The following describes two proteins that form a bound complex.

Interface contacts:
Residue S251 in the second protein contacts residue D294 in the first protein (closest heavy-atom distance 2.9 Å).
Residue H35 in the second protein is in contact with residue H298 in the first protein (closest heavy-atom distance 3.0 Å).
Residue T244 in the second protein contacts residue Y299 in the first protein (closest heavy-atom distance 2.6 Å).
Residue D55 in the second protein contacts residue Q59 in the first protein (closest heavy-atom distance 3.1 Å).
Residue K288 in the second protein contacts residue D294 in the first protein (closest heavy-atom distance 2.6 Å).
Residue S305 in the second protein contacts residue P277 in the first protein (closest heavy-atom distance 3.2 Å).
Residue S296 in the second protein contacts residue N36 in the first protein (closest heavy-atom distance 3.0 Å).
Residue N250 in the second protein interacts with residue D297 in the first protein (closest heavy-atom distance 3.0 Å).
Residue H298 in the second protein interacts with residue H35 in the first protein (closest heavy-atom distance 3.0 Å).
Residue K288 in the second protein is in contact with residue Y299 in the first protein (closest heavy-atom distance 3.0 Å).
Residue E283 in the second protein contacts residue Y304 in the first protein (closest heavy-atom distance 3.1 Å).
Residue H298 in the second protein is in contact with residue D214 in the first protein (closest heavy-atom distance 3.2 Å).
Residue S296 in the second protein is in contact with residue V37 in the first protein (closest heavy-atom distance 3.0 Å).
Residue N293 in the second protein is in contact with residue P289 in the first protein (closest heavy-atom distance 3.1 Å).
Residue Y299 in the second protein interacts with residue S249 in the first protein (closest heavy-atom distance 3.0 Å).
Residue V281 in the second protein contacts residue Y304 in the first protein (closest heavy-atom distance 2.8 Å).
Residue K52 in the second protein is in contact with residue Q59 in the first protein (closest heavy-atom distance 3.2 Å).
Residue I301 in the second protein contacts residue V33 in the first protein (closest heavy-atom distance 3.1 Å).
Residue H298 in the second protein is in contact with residue D266 in the first protein (closest heavy-atom distance 3.1 Å).
Residue F295 in the second protein is in contact with residue L56 in the first protein (closest heavy-atom distance 3.2 Å).
Residue R53 in the second protein is in contact with residue F295 in the first protein (closest heavy-atom distance 3.2 Å).
Residue W48 in the second protein is in contact with residue W292 in the first protein (closest heavy-atom distance 3.1 Å).
Residue D294 in the second protein is in contact with residue S251 in the first protein (closest heavy-atom distance 2.5 Å).
Residue Y299 in the second protein contacts residue K288 in the first protein (closest heavy-atom distance 3.1 Å).
Residue V33 in the second protein contacts residue I301 in the first protein (closest heavy-atom distance 3.0 Å).
Residue S249 in the second protein interacts with residue Y299 in the first protein (closest heavy-atom distance 2.9 Å).
Residue D294 in the second protein contacts residue K288 in the first protein (closest heavy-atom distance 2.5 Å).
Residue Y304 in the second protein interacts with residue V281 in the first protein (closest heavy-atom distance 2.8 Å).
Residue D266 in the second protein interacts with residue H298 in the first protein (closest heavy-atom distance 2.6 Å).
Residue N282 in the second protein contacts residue K302 in the first protein (closest heavy-atom distance 3.2 Å).
Residue P300 in the second protein is in contact with residue V285 in the first protein (closest heavy-atom distance 3.1 Å).
Residue E283 in the second protein is in contact with residue K302 in the first protein (closest heavy-atom distance 2.6 Å).
Residue F295 in the second protein interacts with residue E287 in the first protein (closest heavy-atom distance 3.0 Å).
Residue F295 in the second protein is in contact with residue R53 in the first protein (closest heavy-atom distance 2.7 Å).
Residue H298 in the second protein interacts with residue N36 in the first protein (closest heavy-atom distance 3.2 Å).
Residue Y304 in the second protein interacts with residue E283 in the first protein (closest heavy-atom distance 2.8 Å).
Residue A303 in the second protein interacts with residue K31 in the first protein (closest heavy-atom distance 3.2 Å).
Residue Q279 in the second protein interacts with residue Y304 in the first protein (closest heavy-atom distance 3.1 Å).
Residue V281 in the second protein is in contact with residue K302 in the first protein (closest heavy-atom distance 3.2 Å).
Residue P277 in the second protein contacts residue S305 in the first protein (closest heavy-atom distance 3.2 Å).
Residue Q279 in the second protein interacts with residue S305 in the first protein (closest heavy-atom distance 3.3 Å).
Residue I301 in the second protein is in contact with residue D266 in the first protein (closest heavy-atom distance 3.2 Å).
Residue A303 in the second protein contacts residue L32 in the first protein (closest heavy-atom distance 2.6 Å).
Residue S34 in the second protein interacts with residue I301 in the first protein (closest heavy-atom distance 3.1 Å).
Residue I301 in the second protein is in contact with residue S34 in the first protein (closest heavy-atom distance 2.8 Å).
Residue S296 in the second protein contacts residue Y38 in the first protein (closest heavy-atom distance 3.0 Å).
Residue D214 in the second protein contacts residue H298 in the first protein (closest heavy-atom distance 3.2 Å).
Residue L56 in the second protein contacts residue F295 in the first protein (closest heavy-atom distance 3.2 Å).
Residue Y304 in the second protein interacts with residue L280 in the first protein (closest heavy-atom distance 3.2 Å).
Residue D297 in the second protein interacts with residue N250 in the first protein (closest heavy-atom distance 2.9 Å).
Residue N36 in the second protein interacts with residue S296 in the first protein (closest heavy-atom distance 2.6 Å).
Residue K302 in the second protein contacts residue N66 in the first protein (closest heavy-atom distance 3.2 Å).
Residue V285 in the second protein contacts residue P300 in the first protein (closest heavy-atom distance 2.9 Å).
Residue S305 in the second protein interacts with residue D29 in the first protein (closest heavy-atom distance 3.3 Å).
Residue Y299 in the second protein interacts with residue T244 in the first protein (closest heavy-atom distance 2.8 Å).
Residue L32 in the second protein contacts residue A303 in the first protein (closest heavy-atom distance 3.1 Å).
Residue T244 in the second protein contacts residue H298 in the first protein (closest heavy-atom distance 3.2 Å).
Residue V281 in the second protein interacts with residue A303 in the first protein (closest heavy-atom distance 2.8 Å).
Residue V37 in the second protein is in contact with residue S296 in the first protein (closest heavy-atom distance 3.1 Å).
Residue K302 in the second protein contacts residue E283 in the first protein (closest heavy-atom distance 2.9 Å).

Sequence of the second protein:
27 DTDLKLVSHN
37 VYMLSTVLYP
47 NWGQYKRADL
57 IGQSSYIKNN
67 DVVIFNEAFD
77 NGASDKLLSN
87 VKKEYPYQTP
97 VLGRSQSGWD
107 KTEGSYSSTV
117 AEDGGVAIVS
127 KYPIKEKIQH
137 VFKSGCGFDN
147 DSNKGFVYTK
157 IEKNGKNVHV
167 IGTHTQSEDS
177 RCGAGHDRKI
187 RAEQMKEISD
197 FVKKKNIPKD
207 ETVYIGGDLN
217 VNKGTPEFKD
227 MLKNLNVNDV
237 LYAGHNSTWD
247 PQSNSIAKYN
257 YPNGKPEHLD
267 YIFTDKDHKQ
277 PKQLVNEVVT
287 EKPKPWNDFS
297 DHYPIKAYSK

Sequence of the first protein:
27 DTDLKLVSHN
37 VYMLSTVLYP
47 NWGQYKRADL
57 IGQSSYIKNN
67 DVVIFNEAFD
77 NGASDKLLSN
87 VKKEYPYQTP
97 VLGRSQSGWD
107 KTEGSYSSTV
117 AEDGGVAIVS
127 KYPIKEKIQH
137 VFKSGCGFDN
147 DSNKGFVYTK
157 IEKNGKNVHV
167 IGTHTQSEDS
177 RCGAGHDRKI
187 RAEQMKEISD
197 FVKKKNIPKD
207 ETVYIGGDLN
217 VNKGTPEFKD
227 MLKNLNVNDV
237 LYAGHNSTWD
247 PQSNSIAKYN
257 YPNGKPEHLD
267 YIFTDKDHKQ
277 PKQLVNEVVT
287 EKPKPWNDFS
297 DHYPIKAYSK